Sequence of the first protein:
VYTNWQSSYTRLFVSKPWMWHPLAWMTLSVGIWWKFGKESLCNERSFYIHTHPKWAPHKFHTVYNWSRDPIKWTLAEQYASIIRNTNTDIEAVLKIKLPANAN

Residue-level contacts at the interface:
Residue K96 in the first protein contacts residue Q24 in the second protein (closest heavy-atom distance 4.5 Å).
Residue P100 in the first protein contacts residue R17 in the second protein (closest heavy-atom distance 3.4 Å).
Residue R85 in the first protein contacts residue D42 in the second protein (closest heavy-atom distance 2.8 Å).
Residue K98 in the first protein contacts residue Q24 in the second protein (closest heavy-atom distance 4.8 Å).
Residue A81 in the first protein interacts with residue D46 in the second protein (closest heavy-atom distance 3.1 Å).
Residue Y80 in the first protein is in contact with residue W50 in the second protein (closest heavy-atom distance 3.6 Å).
Residue E45 in the first protein interacts with residue R53 in the second protein (closest heavy-atom distance 2.8 Å).
Residue L95 in the first protein is in contact with residue I31 in the second protein (closest heavy-atom distance 4.1 Å).
Residue A77 in the first protein contacts residue A49 in the second protein (closest heavy-atom distance 3.9 Å).
Residue Y80 in the first protein is in contact with residue R53 in the second protein (closest heavy-atom distance 3.7 Å).
Residue R46 in the first protein is in contact with residue D61 in the second protein (closest heavy-atom distance 2.5 Å).
Residue I91 in the first protein is in contact with residue H27 in the second protein (closest heavy-atom distance 3.4 Å).
Residue R46 in the first protein is in contact with residue K60 in the second protein (closest heavy-atom distance 4.1 Å).
Residue V94 in the first protein is in contact with residue I56 in the second protein (closest heavy-atom distance 3.9 Å).
Residue L99 in the first protein is in contact with residue R17 in the second protein (closest heavy-atom distance 4.0 Å).
Residue L99 in the first protein interacts with residue W62 in the second protein (closest heavy-atom distance 3.8 Å).
Residue I91 in the first protein is in contact with residue I45 in the second protein (closest heavy-atom distance 3.5 Å).
Residue E45 in the first protein contacts residue L57 in the second protein (closest heavy-atom distance 4.4 Å).
Residue N102 in the first protein interacts with residue E14 in the second protein (closest heavy-atom distance 4.7 Å).
Residue K98 in the first protein is in contact with residue R17 in the second protein (closest heavy-atom distance 4.0 Å).
Residue I97 in the first protein contacts residue F20 in the second protein (closest heavy-atom distance 3.7 Å).
Residue I84 in the first protein interacts with residue I45 in the second protein (closest heavy-atom distance 4.0 Å).
Residue D90 in the first protein interacts with residue H52 in the second protein (closest heavy-atom distance 4.2 Å).
Residue E92 in the first protein interacts with residue L44 in the second protein (closest heavy-atom distance 4.2 Å).
Residue L95 in the first protein is in contact with residue Q28 in the second protein (closest heavy-atom distance 3.6 Å).
Residue A81 in the first protein contacts residue I45 in the second protein (closest heavy-atom distance 3.7 Å).
Residue R46 in the first protein interacts with residue L57 in the second protein (closest heavy-atom distance 3.7 Å).
Residue L99 in the first protein contacts residue F20 in the second protein (closest heavy-atom distance 3.4 Å).
Residue A81 in the first protein is in contact with residue A49 in the second protein (closest heavy-atom distance 3.9 Å).
Residue V94 in the first protein is in contact with residue T55 in the second protein (closest heavy-atom distance 3.8 Å).
Residue P100 in the first protein interacts with residue W62 in the second protein (closest heavy-atom distance 4.1 Å).
Residue K73 in the first protein is in contact with residue W50 in the second protein (closest heavy-atom distance 4.0 Å).
Residue L99 in the first protein is in contact with residue L59 in the second protein (closest heavy-atom distance 3.8 Å).
Residue L95 in the first protein interacts with residue Q24 in the second protein (closest heavy-atom distance 3.3 Å).
Residue E92 in the first protein interacts with residue I31 in the second protein (closest heavy-atom distance 3.6 Å).
Residue V94 in the first protein interacts with residue F20 in the second protein (closest heavy-atom distance 4.1 Å).
Residue Y80 in the first protein contacts residue A49 in the second protein (closest heavy-atom distance 4.1 Å).
Residue R85 in the first protein contacts residue D46 in the second protein (closest heavy-atom distance 2.4 Å).
Residue A101 in the first protein is in contact with residue E14 in the second protein (closest heavy-atom distance 3.5 Å).
Residue I84 in the first protein interacts with residue H52 in the second protein (closest heavy-atom distance 3.9 Å).
Residue N102 in the first protein contacts residue P67 in the second protein (closest heavy-atom distance 3.9 Å).
Residue V94 in the first protein is in contact with residue H52 in the second protein (closest heavy-atom distance 3.3 Å).
Residue I84 in the first protein interacts with residue A49 in the second protein (closest heavy-atom distance 3.8 Å).
Residue I91 in the first protein interacts with residue H52 in the second protein (closest heavy-atom distance 3.6 Å).
Residue I97 in the first protein is in contact with residue Q24 in the second protein (closest heavy-atom distance 2.6 Å).
Residue L95 in the first protein interacts with residue H27 in the second protein (closest heavy-atom distance 3.7 Å).
Residue I91 in the first protein interacts with residue L44 in the second protein (closest heavy-atom distance 3.7 Å).
Residue K98 in the first protein is in contact with residue E21 in the second protein (closest heavy-atom distance 3.8 Å).
Residue V94 in the first protein contacts residue Q24 in the second protein (closest heavy-atom distance 3.1 Å).
Residue I97 in the first protein is in contact with residue L59 in the second protein (closest heavy-atom distance 4.6 Å).
Residue A77 in the first protein is in contact with residue W50 in the second protein (closest heavy-atom distance 4.3 Å).
Residue Y49 in the first protein contacts residue W50 in the second protein (closest heavy-atom distance 3.5 Å).
Residue I91 in the first protein interacts with residue I31 in the second protein (closest heavy-atom distance 3.7 Å).
Residue L76 in the first protein is in contact with residue W50 in the second protein (closest heavy-atom distance 3.6 Å).
Residue A77 in the first protein is in contact with residue D46 in the second protein (closest heavy-atom distance 4.8 Å).
Residue R85 in the first protein is in contact with residue E43 in the second protein (closest heavy-atom distance 4.5 Å).
Residue N102 in the first protein interacts with residue S13 in the second protein (closest heavy-atom distance 3.9 Å).
Residue R85 in the first protein interacts with residue I45 in the second protein (closest heavy-atom distance 4.3 Å).
Residue E92 in the first protein contacts residue K35 in the second protein (closest heavy-atom distance 3.8 Å).
Residue A101 in the first protein is in contact with residue R17 in the second protein (closest heavy-atom distance 3.9 Å).

This data describes a binding interaction between two proteins.

Sequence of the second protein:
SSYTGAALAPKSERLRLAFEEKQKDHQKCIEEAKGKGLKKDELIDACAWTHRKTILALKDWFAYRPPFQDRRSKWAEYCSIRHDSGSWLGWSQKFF